Interface contacts:
Residue K128 in the first protein contacts residue G36 in the second protein (closest heavy-atom distance 4.6 Å).
Residue K128 in the first protein is in contact with residue N37 in the second protein (closest heavy-atom distance 3.3 Å).
Residue L129 in the first protein contacts residue L44 in the second protein (closest heavy-atom distance 4.7 Å).
Residue S127 in the first protein interacts with residue Y40 in the second protein (closest heavy-atom distance 4.4 Å).
Residue S125 in the first protein interacts with residue Y43 in the second protein (closest heavy-atom distance 2.7 Å).
Residue I126 in the first protein contacts residue Y40 in the second protein (closest heavy-atom distance 3.7 Å).
Residue F124 in the first protein contacts residue Y43 in the second protein (closest heavy-atom distance 4.5 Å).
Residue L146 in the first protein is in contact with residue Y40 in the second protein (closest heavy-atom distance 4.1 Å).
Residue S125 in the first protein is in contact with residue L47 in the second protein (closest heavy-atom distance 4.4 Å).
Residue M132 in the first protein interacts with residue Y40 in the second protein (closest heavy-atom distance 4.1 Å).
Residue L129 in the first protein contacts residue Y40 in the second protein (closest heavy-atom distance 3.6 Å).
Residue K128 in the first protein is in contact with residue Y40 in the second protein (closest heavy-atom distance 4.0 Å).
Residue S125 in the first protein contacts residue L44 in the second protein (closest heavy-atom distance 4.5 Å).
Residue S125 in the first protein is in contact with residue Y40 in the second protein (closest heavy-atom distance 2.2 Å).

These two protein chains interact to form a complex.

Sequence of the second protein:
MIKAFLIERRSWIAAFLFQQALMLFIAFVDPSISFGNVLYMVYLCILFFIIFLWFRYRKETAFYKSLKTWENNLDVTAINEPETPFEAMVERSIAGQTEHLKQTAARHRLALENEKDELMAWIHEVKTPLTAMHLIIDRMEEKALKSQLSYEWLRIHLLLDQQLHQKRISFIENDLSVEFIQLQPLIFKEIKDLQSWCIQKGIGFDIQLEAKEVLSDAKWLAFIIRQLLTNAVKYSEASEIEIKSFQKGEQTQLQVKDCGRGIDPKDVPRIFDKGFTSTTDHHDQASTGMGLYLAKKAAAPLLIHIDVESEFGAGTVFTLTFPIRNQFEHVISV

Sequence of the first protein:
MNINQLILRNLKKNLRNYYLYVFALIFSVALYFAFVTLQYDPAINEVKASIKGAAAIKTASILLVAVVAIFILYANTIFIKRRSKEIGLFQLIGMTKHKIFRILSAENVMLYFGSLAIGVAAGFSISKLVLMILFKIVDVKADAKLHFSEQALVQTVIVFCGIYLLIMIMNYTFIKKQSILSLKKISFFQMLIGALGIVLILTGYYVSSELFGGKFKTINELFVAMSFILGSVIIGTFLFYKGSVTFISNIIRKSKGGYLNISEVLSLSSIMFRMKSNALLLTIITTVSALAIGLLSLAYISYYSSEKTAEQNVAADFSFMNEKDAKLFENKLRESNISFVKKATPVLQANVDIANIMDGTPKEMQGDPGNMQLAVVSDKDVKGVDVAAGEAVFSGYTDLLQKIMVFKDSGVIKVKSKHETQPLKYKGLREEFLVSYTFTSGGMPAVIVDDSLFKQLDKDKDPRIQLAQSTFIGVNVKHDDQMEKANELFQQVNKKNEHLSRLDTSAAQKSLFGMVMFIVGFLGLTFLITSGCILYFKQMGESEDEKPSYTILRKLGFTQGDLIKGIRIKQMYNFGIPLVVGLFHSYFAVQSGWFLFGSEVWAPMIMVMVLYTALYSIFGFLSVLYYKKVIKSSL